Interface contacts:
Residue L24 in the second protein contacts residue R60 in the first protein (closest heavy-atom distance 3.7 Å).
Residue I57 in the second protein is in contact with residue L24 in the first protein (closest heavy-atom distance 3.8 Å).
Residue Q53 in the second protein interacts with residue I57 in the first protein (closest heavy-atom distance 3.6 Å).
Residue F23 in the second protein contacts residue R60 in the first protein (closest heavy-atom distance 4.6 Å).
Residue I57 in the second protein interacts with residue I57 in the first protein (closest heavy-atom distance 4.1 Å).
Residue Q53 in the second protein is in contact with residue I54 in the first protein (closest heavy-atom distance 4.0 Å).
Residue R50 in the second protein interacts with residue Q53 in the first protein (closest heavy-atom distance 4.9 Å).
Residue S27 in the second protein contacts residue R60 in the first protein (closest heavy-atom distance 3.7 Å).
Residue L24 in the second protein is in contact with residue I57 in the first protein (closest heavy-atom distance 4.2 Å).
Residue R60 in the second protein contacts residue F23 in the first protein (closest heavy-atom distance 3.4 Å).
Residue I57 in the second protein contacts residue I61 in the first protein (closest heavy-atom distance 3.8 Å).
Residue T64 in the second protein interacts with residue L15 in the first protein (closest heavy-atom distance 3.7 Å).
Residue L20 in the second protein contacts residue T64 in the first protein (closest heavy-atom distance 4.0 Å).
Residue I61 in the second protein interacts with residue L20 in the first protein (closest heavy-atom distance 3.9 Å).
Residue I54 in the second protein interacts with residue I57 in the first protein (closest heavy-atom distance 4.8 Å).
Residue S56 in the second protein interacts with residue F23 in the first protein (closest heavy-atom distance 4.2 Å).
Residue Q53 in the second protein is in contact with residue L24 in the first protein (closest heavy-atom distance 4.1 Å).
Residue I57 in the second protein is in contact with residue L20 in the first protein (closest heavy-atom distance 3.8 Å).
Residue I61 in the second protein interacts with residue L15 in the first protein (closest heavy-atom distance 4.9 Å).
Residue Q53 in the second protein is in contact with residue Q53 in the first protein (closest heavy-atom distance 2.6 Å).
Residue F23 in the second protein interacts with residue T64 in the first protein (closest heavy-atom distance 4.8 Å).
Residue S56 in the second protein is in contact with residue L24 in the first protein (closest heavy-atom distance 4.4 Å).
Residue L20 in the second protein contacts residue I61 in the first protein (closest heavy-atom distance 4.4 Å).
Residue K16 in the second protein contacts residue Y65 in the first protein (closest heavy-atom distance 4.0 Å).
Residue I57 in the second protein interacts with residue F23 in the first protein (closest heavy-atom distance 4.8 Å).
Residue A17 in the second protein is in contact with residue Y65 in the first protein (closest heavy-atom distance 3.9 Å).
Residue L24 in the second protein is in contact with residue I61 in the first protein (closest heavy-atom distance 4.1 Å).
Residue D13 in the second protein contacts residue Y65 in the first protein (closest heavy-atom distance 4.9 Å).
Residue R60 in the second protein is in contact with residue R19 in the first protein (closest heavy-atom distance 4.9 Å).
Residue L20 in the second protein is in contact with residue Y65 in the first protein (closest heavy-atom distance 3.7 Å).
Residue L20 in the second protein is in contact with residue L20 in the first protein (closest heavy-atom distance 5.0 Å).

This data describes a binding interaction between two proteins.

Sequence of the second protein:
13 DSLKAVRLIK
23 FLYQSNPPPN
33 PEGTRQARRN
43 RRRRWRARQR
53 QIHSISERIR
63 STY

Sequence of the first protein:
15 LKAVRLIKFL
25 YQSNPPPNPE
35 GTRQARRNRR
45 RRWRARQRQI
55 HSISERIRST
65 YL